Residue-level contacts at the interface:
Residue W167 in the first protein interacts with residue M61 in the second protein (closest heavy-atom distance 3.5 Å).
Residue F174 in the first protein is in contact with residue G49 in the second protein (closest heavy-atom distance 3.0 Å).
Residue I91 in the first protein is in contact with residue A69 in the second protein (closest heavy-atom distance 3.9 Å).
Residue W75 in the first protein interacts with residue L59 in the second protein (closest heavy-atom distance 3.7 Å).
Residue L153 in the first protein interacts with residue H60 in the second protein (closest heavy-atom distance 3.6 Å).
Residue N177 in the first protein interacts with residue A46 in the second protein (closest heavy-atom distance 3.1 Å).
Residue K108 in the first protein contacts residue R55 in the second protein (closest heavy-atom distance 3.3 Å).
Residue F151 in the first protein is in contact with residue T66 in the second protein (closest heavy-atom distance 2.9 Å).
Residue T157 in the first protein is in contact with residue R55 in the second protein (closest heavy-atom distance 3.9 Å).
Residue E180 in the first protein is in contact with residue E43 in the second protein (closest heavy-atom distance 3.1 Å).
Residue L161 in the first protein is in contact with residue K57 in the second protein (closest heavy-atom distance 2.5 Å).
Residue T157 in the first protein is in contact with residue L59 in the second protein (closest heavy-atom distance 3.4 Å).
Residue T157 in the first protein is in contact with residue K57 in the second protein (closest heavy-atom distance 2.9 Å).
Residue Q82 in the first protein interacts with residue R55 in the second protein (closest heavy-atom distance 2.9 Å).
Residue P172 in the first protein interacts with residue Y51 in the second protein (closest heavy-atom distance 3.8 Å).
Residue E168 in the first protein contacts residue H60 in the second protein (closest heavy-atom distance 3.0 Å).
Residue S170 in the first protein interacts with residue V58 in the second protein (closest heavy-atom distance 2.9 Å).
Residue D158 in the first protein interacts with residue K57 in the second protein (closest heavy-atom distance 3.3 Å).
Residue K159 in the first protein is in contact with residue K57 in the second protein (closest heavy-atom distance 2.7 Å).
Residue I155 in the first protein contacts residue K57 in the second protein (closest heavy-atom distance 3.9 Å).
Residue K166 in the first protein is in contact with residue S62 in the second protein (closest heavy-atom distance 3.5 Å).
Residue D152 in the first protein contacts residue N64 in the second protein (closest heavy-atom distance 3.1 Å).
Residue F174 in the first protein interacts with residue Q48 in the second protein (closest heavy-atom distance 3.0 Å).
Residue S150 in the first protein interacts with residue P65 in the second protein (closest heavy-atom distance 3.1 Å).
Residue Y156 in the first protein is in contact with residue K57 in the second protein (closest heavy-atom distance 3.3 Å).
Residue V68 in the first protein is in contact with residue M61 in the second protein (closest heavy-atom distance 3.7 Å).
Residue F174 in the first protein is in contact with residue L47 in the second protein (closest heavy-atom distance 3.7 Å).
Residue T176 in the first protein interacts with residue A46 in the second protein (closest heavy-atom distance 3.5 Å).
Residue L154 in the first protein interacts with residue L59 in the second protein (closest heavy-atom distance 3.4 Å).
Residue D152 in the first protein interacts with residue T66 in the second protein (closest heavy-atom distance 3.8 Å).
Residue S170 in the first protein contacts residue H60 in the second protein (closest heavy-atom distance 3.5 Å).
Residue E180 in the first protein is in contact with residue Q48 in the second protein (closest heavy-atom distance 3.2 Å).
Residue E168 in the first protein contacts residue S62 in the second protein (closest heavy-atom distance 3.3 Å).
Residue E92 in the first protein interacts with residue L73 in the second protein (closest heavy-atom distance 3.9 Å).
Residue Q82 in the first protein interacts with residue T56 in the second protein (closest heavy-atom distance 2.7 Å).
Residue Y64 in the first protein contacts residue N64 in the second protein (closest heavy-atom distance 3.7 Å).
Residue F151 in the first protein is in contact with residue P65 in the second protein (closest heavy-atom distance 3.4 Å).
Residue G171 in the first protein is in contact with residue V58 in the second protein (closest heavy-atom distance 3.7 Å).
Residue L154 in the first protein interacts with residue H60 in the second protein (closest heavy-atom distance 3.8 Å).
Residue E168 in the first protein interacts with residue L59 in the second protein (closest heavy-atom distance 3.5 Å).
Residue W167 in the first protein interacts with residue H60 in the second protein (closest heavy-atom distance 3.3 Å).
Residue I155 in the first protein is in contact with residue L59 in the second protein (closest heavy-atom distance 2.8 Å).
Residue K166 in the first protein contacts residue M61 in the second protein (closest heavy-atom distance 3.5 Å).
Residue D158 in the first protein interacts with residue R55 in the second protein (closest heavy-atom distance 3.1 Å).
Residue E169 in the first protein interacts with residue V58 in the second protein (closest heavy-atom distance 3.2 Å).
Residue N67 in the first protein contacts residue M61 in the second protein (closest heavy-atom distance 3.8 Å).
Residue I91 in the first protein is in contact with residue R70 in the second protein (closest heavy-atom distance 3.8 Å).
Residue K159 in the first protein interacts with residue S54 in the second protein (closest heavy-atom distance 3.5 Å).
Residue D152 in the first protein is in contact with residue H60 in the second protein (closest heavy-atom distance 2.8 Å).
Residue Y64 in the first protein interacts with residue P65 in the second protein (closest heavy-atom distance 3.4 Å).
Residue I175 in the first protein is in contact with residue Q48 in the second protein (closest heavy-atom distance 3.0 Å).
Residue I175 in the first protein contacts residue L47 in the second protein (closest heavy-atom distance 3.8 Å).
Residue F174 in the first protein interacts with residue D50 in the second protein (closest heavy-atom distance 3.9 Å).
Residue S150 in the first protein interacts with residue T66 in the second protein (closest heavy-atom distance 3.3 Å).
Residue K159 in the first protein interacts with residue R55 in the second protein (closest heavy-atom distance 3.6 Å).
Residue Y156 in the first protein interacts with residue V58 in the second protein (closest heavy-atom distance 3.6 Å).
Residue Y38 in the first protein interacts with residue P65 in the second protein (closest heavy-atom distance 3.7 Å).
Residue T157 in the first protein contacts residue T56 in the second protein (closest heavy-atom distance 3.5 Å).
Residue V163 in the first protein interacts with residue K57 in the second protein (closest heavy-atom distance 3.9 Å).
Residue E169 in the first protein interacts with residue K57 in the second protein (closest heavy-atom distance 3.7 Å).

Sequence of the first protein:
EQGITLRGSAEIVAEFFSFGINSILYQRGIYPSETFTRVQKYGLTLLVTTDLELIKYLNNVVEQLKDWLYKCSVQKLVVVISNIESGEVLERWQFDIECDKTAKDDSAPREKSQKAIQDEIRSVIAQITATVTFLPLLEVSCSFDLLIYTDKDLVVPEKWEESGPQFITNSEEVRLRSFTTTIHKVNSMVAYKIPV

The following describes two proteins that form a bound complex.

Sequence of the second protein:
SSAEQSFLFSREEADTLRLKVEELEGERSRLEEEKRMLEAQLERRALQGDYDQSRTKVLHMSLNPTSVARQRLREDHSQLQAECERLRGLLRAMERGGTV